Residue-level contacts at the interface:
Residue A49 in chain B is in contact with residue V29 in chain A (closest heavy-atom distance 3.5 Å).
Residue F42 in chain B contacts residue Y21 in chain A (closest heavy-atom distance 4.6 Å).
Residue V30 in chain B is in contact with residue A10 in chain A (closest heavy-atom distance 3.6 Å).
Residue S50 in chain B interacts with residue I32 in chain A (closest heavy-atom distance 4.1 Å).
Residue F45 in chain B interacts with residue A18 in chain A (closest heavy-atom distance 4.5 Å).
Residue V33 in chain B contacts residue L14 in chain A (closest heavy-atom distance 4.3 Å).
Residue F45 in chain B contacts residue Y21 in chain A (closest heavy-atom distance 3.8 Å).
Residue V30 in chain B interacts with residue P6 in chain A (closest heavy-atom distance 4.4 Å).
Residue A49 in chain B is in contact with residue A25 in chain A (closest heavy-atom distance 4.1 Å).
Residue F45 in chain B contacts residue I22 in chain A (closest heavy-atom distance 3.5 Å).
Residue L41 in chain B contacts residue Y21 in chain A (closest heavy-atom distance 4.0 Å).
Residue K48 in chain B is in contact with residue V29 in chain A (closest heavy-atom distance 4.9 Å).
Residue G34 in chain B interacts with residue L14 in chain A (closest heavy-atom distance 4.1 Å).
Residue W26 in chain B contacts residue P6 in chain A (closest heavy-atom distance 4.1 Å).
Residue G38 in chain B interacts with residue Y21 in chain A (closest heavy-atom distance 3.9 Å).
Residue L41 in chain B interacts with residue A18 in chain A (closest heavy-atom distance 3.8 Å).
Residue A49 in chain B is in contact with residue I32 in chain A (closest heavy-atom distance 4.0 Å).
Residue A49 in chain B interacts with residue M28 in chain A (closest heavy-atom distance 3.8 Å).
Residue W26 in chain B interacts with residue A7 in chain A (closest heavy-atom distance 3.7 Å).
Residue I37 in chain B interacts with residue L14 in chain A (closest heavy-atom distance 3.6 Å).
Residue F45 in chain B is in contact with residue A25 in chain A (closest heavy-atom distance 4.0 Å).

Sequence of chain B:
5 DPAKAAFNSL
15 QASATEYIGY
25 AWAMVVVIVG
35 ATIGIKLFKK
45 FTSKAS

These two protein chains interact to form a complex.

Sequence of chain A:
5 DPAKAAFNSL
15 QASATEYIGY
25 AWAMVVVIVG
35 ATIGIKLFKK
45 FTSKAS